These two protein chains interact to form a complex.

Residue-level contacts at the interface:
Residue N262 in the first protein is in contact with residue I189 in the second protein (closest heavy-atom distance 4.9 Å).
Residue L264 in the first protein interacts with residue R188 in the second protein (closest heavy-atom distance 5.0 Å).
Residue V265 in the first protein is in contact with residue R188 in the second protein (closest heavy-atom distance 4.9 Å).
Residue R263 in the first protein interacts with residue R188 in the second protein (closest heavy-atom distance 4.7 Å).
Residue N262 in the first protein is in contact with residue V190 in the second protein (closest heavy-atom distance 4.8 Å).

Sequence of the second protein:
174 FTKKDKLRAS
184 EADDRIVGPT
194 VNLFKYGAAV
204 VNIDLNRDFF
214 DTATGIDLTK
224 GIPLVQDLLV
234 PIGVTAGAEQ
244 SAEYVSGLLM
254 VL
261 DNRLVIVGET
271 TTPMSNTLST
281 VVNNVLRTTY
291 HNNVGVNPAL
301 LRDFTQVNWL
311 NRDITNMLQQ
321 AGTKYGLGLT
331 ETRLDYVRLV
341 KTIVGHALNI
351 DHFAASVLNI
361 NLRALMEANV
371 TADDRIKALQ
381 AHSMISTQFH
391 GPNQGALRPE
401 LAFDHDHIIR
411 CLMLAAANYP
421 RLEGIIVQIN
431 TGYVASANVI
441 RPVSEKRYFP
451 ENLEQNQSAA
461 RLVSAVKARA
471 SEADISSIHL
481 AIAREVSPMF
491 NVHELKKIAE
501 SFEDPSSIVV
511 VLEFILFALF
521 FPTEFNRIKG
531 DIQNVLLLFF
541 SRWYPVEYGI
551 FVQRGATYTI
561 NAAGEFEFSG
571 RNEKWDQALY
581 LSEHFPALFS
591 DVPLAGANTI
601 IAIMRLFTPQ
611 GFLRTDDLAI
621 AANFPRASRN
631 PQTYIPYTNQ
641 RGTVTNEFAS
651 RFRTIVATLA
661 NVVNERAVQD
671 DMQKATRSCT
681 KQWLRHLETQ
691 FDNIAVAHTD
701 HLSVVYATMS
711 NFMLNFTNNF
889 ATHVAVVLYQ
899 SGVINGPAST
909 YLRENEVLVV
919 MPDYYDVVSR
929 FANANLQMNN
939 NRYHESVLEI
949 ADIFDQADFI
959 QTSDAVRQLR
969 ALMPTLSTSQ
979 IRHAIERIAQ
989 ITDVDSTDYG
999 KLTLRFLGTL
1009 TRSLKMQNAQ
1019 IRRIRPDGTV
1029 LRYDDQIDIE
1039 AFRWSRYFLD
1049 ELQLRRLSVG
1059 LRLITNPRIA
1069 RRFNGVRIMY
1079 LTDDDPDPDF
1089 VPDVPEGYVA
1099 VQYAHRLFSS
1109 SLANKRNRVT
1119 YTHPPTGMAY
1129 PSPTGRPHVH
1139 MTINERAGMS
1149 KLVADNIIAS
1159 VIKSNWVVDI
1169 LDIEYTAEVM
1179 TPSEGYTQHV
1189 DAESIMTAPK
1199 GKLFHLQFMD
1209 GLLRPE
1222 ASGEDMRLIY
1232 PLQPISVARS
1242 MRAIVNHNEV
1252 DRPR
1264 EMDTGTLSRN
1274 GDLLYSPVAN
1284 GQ

Sequence of the first protein:
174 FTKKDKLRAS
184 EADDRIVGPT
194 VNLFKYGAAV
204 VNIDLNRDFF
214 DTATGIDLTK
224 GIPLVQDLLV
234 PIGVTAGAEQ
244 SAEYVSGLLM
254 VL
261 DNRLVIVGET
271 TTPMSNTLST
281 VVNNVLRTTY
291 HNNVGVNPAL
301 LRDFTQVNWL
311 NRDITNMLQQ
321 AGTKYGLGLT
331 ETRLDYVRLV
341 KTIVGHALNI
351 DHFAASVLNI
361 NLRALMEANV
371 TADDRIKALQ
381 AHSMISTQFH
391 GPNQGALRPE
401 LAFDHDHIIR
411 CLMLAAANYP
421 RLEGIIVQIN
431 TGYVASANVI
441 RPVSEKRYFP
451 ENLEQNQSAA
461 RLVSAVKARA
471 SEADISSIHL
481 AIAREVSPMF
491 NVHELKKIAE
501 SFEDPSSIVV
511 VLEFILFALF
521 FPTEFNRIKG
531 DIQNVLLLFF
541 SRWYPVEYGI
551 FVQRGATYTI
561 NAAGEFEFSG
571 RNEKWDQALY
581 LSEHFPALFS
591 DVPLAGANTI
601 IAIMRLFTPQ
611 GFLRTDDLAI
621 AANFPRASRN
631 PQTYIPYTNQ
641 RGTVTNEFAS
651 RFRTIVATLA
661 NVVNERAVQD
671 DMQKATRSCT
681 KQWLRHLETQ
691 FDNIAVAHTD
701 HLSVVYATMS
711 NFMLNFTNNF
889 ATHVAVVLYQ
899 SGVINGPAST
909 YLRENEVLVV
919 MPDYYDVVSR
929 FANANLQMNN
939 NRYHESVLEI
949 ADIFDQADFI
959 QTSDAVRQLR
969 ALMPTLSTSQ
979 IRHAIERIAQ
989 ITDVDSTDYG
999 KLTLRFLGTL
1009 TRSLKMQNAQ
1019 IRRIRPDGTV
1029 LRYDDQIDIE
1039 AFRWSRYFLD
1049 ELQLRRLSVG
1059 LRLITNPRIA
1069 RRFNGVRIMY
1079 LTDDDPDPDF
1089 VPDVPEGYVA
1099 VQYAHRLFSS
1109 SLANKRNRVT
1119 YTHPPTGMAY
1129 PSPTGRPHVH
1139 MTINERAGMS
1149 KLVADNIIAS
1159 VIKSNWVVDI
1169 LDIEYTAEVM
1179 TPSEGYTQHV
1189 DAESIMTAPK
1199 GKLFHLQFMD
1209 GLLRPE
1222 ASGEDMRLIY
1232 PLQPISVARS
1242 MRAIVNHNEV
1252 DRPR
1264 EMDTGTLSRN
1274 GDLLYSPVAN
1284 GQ